This data describes a binding interaction between two proteins.

Contacts between the two chains:
Residue Q69 in the second protein is in contact with residue L2 in the first protein (closest heavy-atom distance 3.7 Å).
Residue Q69 in the second protein contacts residue Y7 in the first protein (closest heavy-atom distance 3.9 Å).
Residue K48 in the second protein interacts with residue A15 in the first protein (closest heavy-atom distance 4.2 Å).
Residue H70 in the second protein contacts residue Y7 in the first protein (closest heavy-atom distance 3.6 Å).
Residue M47 in the second protein contacts residue A15 in the first protein (closest heavy-atom distance 4.8 Å).
Residue M59 in the second protein contacts residue F4 in the first protein (closest heavy-atom distance 4.0 Å).
Residue K48 in the second protein interacts with residue S13 in the first protein (closest heavy-atom distance 4.4 Å).
Residue Y64 in the second protein is in contact with residue F4 in the first protein (closest heavy-atom distance 3.5 Å).
Residue V90 in the second protein contacts residue Y7 in the first protein (closest heavy-atom distance 3.8 Å).
Residue I58 in the second protein interacts with residue F4 in the first protein (closest heavy-atom distance 3.5 Å).
Residue G55 in the second protein contacts residue F4 in the first protein (closest heavy-atom distance 3.5 Å).
Residue Y97 in the second protein interacts with residue A15 in the first protein (closest heavy-atom distance 3.4 Å).
Residue Q69 in the second protein is in contact with residue T3 in the first protein (closest heavy-atom distance 3.1 Å).
Residue V72 in the second protein is in contact with residue F4 in the first protein (closest heavy-atom distance 4.0 Å).
Residue Y97 in the second protein contacts residue A14 in the first protein (closest heavy-atom distance 4.9 Å).
Residue Q69 in the second protein is in contact with residue F4 in the first protein (closest heavy-atom distance 2.9 Å).
Residue L51 in the second protein is in contact with residue A15 in the first protein (closest heavy-atom distance 3.8 Å).
Residue V90 in the second protein interacts with residue F4 in the first protein (closest heavy-atom distance 3.7 Å).
Residue K91 in the second protein interacts with residue Y7 in the first protein (closest heavy-atom distance 4.8 Å).

Sequence of the first protein:
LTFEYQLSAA

Sequence of the second protein:
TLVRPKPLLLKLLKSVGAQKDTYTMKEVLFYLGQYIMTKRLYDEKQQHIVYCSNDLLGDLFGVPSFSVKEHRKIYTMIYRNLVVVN